The following describes two proteins that form a bound complex.

Sequence of the first protein:
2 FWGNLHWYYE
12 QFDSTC

Sequence of the second protein:
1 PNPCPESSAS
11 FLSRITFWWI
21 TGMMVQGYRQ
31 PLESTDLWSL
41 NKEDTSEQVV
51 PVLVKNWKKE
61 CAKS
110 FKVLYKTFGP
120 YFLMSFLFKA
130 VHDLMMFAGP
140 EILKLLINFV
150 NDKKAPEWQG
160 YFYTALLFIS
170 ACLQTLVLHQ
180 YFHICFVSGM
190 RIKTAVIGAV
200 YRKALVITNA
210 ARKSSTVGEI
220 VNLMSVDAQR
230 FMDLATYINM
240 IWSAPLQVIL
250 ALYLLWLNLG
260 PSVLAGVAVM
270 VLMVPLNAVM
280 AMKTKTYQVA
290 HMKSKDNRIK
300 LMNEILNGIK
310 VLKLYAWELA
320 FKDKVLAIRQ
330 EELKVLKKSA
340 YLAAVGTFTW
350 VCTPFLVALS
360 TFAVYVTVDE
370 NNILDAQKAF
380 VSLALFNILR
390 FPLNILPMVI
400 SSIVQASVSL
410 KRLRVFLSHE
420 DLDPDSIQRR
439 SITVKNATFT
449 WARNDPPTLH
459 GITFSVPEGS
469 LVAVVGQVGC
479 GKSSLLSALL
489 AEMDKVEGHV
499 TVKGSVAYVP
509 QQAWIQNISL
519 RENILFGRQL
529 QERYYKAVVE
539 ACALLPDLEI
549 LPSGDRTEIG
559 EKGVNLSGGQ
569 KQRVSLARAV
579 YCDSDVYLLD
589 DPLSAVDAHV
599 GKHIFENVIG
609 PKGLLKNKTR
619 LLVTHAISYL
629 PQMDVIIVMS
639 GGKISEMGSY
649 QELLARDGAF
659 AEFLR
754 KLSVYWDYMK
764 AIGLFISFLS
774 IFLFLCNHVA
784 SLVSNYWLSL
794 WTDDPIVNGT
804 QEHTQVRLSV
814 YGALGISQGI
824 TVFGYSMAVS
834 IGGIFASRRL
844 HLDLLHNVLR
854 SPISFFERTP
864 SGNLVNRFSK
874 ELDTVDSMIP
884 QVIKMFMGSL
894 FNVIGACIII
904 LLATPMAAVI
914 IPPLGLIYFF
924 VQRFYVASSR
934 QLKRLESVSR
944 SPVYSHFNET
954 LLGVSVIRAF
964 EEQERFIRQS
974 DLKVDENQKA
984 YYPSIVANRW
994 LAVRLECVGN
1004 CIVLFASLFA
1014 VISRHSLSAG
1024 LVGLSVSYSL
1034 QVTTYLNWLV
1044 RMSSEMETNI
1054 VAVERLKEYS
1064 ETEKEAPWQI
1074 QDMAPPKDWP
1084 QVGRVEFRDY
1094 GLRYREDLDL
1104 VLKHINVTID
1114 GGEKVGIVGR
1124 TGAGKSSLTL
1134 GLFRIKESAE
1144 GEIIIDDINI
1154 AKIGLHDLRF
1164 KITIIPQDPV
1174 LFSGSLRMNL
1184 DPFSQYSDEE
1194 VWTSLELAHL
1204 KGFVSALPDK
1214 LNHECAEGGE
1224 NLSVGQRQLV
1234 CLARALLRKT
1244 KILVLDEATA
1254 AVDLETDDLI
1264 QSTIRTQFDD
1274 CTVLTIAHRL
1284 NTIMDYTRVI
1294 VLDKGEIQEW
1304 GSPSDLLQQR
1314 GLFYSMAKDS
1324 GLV

Interface contacts:
Residue I394 in the second protein is in contact with residue Y9 in the first protein (closest heavy-atom distance 3.5 Å).
Residue G345 in the second protein contacts residue W3 in the first protein (closest heavy-atom distance 2.9 Å).
Residue M397 in the second protein interacts with residue F2 in the first protein (closest heavy-atom distance 3.6 Å).
Residue M397 in the second protein is in contact with residue Y9 in the first protein (closest heavy-atom distance 3.9 Å).
Residue N393 in the second protein interacts with residue H7 in the first protein (closest heavy-atom distance 3.0 Å).
Residue N393 in the second protein interacts with residue N5 in the first protein (closest heavy-atom distance 3.5 Å).
Residue M239 in the second protein is in contact with residue E11 in the first protein (closest heavy-atom distance 3.7 Å).
Residue Y236 in the second protein interacts with residue D14 in the first protein (closest heavy-atom distance 4.2 Å).
Residue R229 in the second protein is in contact with residue D14 in the first protein (closest heavy-atom distance 3.4 Å).
Residue I394 in the second protein is in contact with residue F13 in the first protein (closest heavy-atom distance 3.2 Å).
Residue F185 in the second protein contacts residue Q12 in the first protein (closest heavy-atom distance 3.7 Å).
Residue L177 in the second protein contacts residue Y10 in the first protein (closest heavy-atom distance 4.0 Å).
Residue N276 in the second protein interacts with residue G4 in the first protein (closest heavy-atom distance 4.2 Å).
Residue D232 in the second protein interacts with residue Q12 in the first protein (closest heavy-atom distance 3.2 Å).
Residue N1040 in the second protein is in contact with residue Y10 in the first protein (closest heavy-atom distance 3.5 Å).
Residue T235 in the second protein is in contact with residue E11 in the first protein (closest heavy-atom distance 3.4 Å).
Residue W1041 in the second protein is in contact with residue L6 in the first protein (closest heavy-atom distance 2.9 Å).
Residue G345 in the second protein interacts with residue G4 in the first protein (closest heavy-atom distance 3.5 Å).
Residue M397 in the second protein contacts residue F13 in the first protein (closest heavy-atom distance 3.9 Å).
Residue N1040 in the second protein is in contact with residue W8 in the first protein (closest heavy-atom distance 3.7 Å).
Residue Y236 in the second protein interacts with residue F13 in the first protein (closest heavy-atom distance 3.7 Å).
Residue F390 in the second protein contacts residue H7 in the first protein (closest heavy-atom distance 3.8 Å).
Residue H178 in the second protein interacts with residue Y10 in the first protein (closest heavy-atom distance 3.4 Å).
Residue A280 in the second protein is in contact with residue W3 in the first protein (closest heavy-atom distance 3.9 Å).
Residue W349 in the second protein contacts residue G4 in the first protein (closest heavy-atom distance 3.4 Å).
Residue E999 in the second protein interacts with residue Y10 in the first protein (closest heavy-atom distance 2.3 Å).
Residue F181 in the second protein interacts with residue E11 in the first protein (closest heavy-atom distance 3.8 Å).
Residue Y984 in the second protein interacts with residue Q12 in the first protein (closest heavy-atom distance 3.4 Å).
Residue Q404 in the second protein contacts residue D14 in the first protein (closest heavy-atom distance 4.3 Å).
Residue R1044 in the second protein interacts with residue W8 in the first protein (closest heavy-atom distance 3.5 Å).
Residue N393 in the second protein contacts residue Y9 in the first protein (closest heavy-atom distance 3.8 Å).
Residue F390 in the second protein contacts residue Y9 in the first protein (closest heavy-atom distance 3.3 Å).
Residue W1041 in the second protein is in contact with residue H7 in the first protein (closest heavy-atom distance 3.7 Å).
Residue N276 in the second protein interacts with residue W3 in the first protein (closest heavy-atom distance 3.3 Å).
Residue I394 in the second protein contacts residue E11 in the first protein (closest heavy-atom distance 3.5 Å).
Residue L341 in the second protein interacts with residue W3 in the first protein (closest heavy-atom distance 2.9 Å).
Residue A995 in the second protein contacts residue Y10 in the first protein (closest heavy-atom distance 3.7 Å).
Residue W349 in the second protein interacts with residue H7 in the first protein (closest heavy-atom distance 3.5 Å).
Residue N276 in the second protein contacts residue N5 in the first protein (closest heavy-atom distance 4.2 Å).
Residue V344 in the second protein is in contact with residue W3 in the first protein (closest heavy-atom distance 4.0 Å).
Residue S892 in the second protein is in contact with residue L6 in the first protein (closest heavy-atom distance 4.3 Å).
Residue R992 in the second protein contacts residue Y10 in the first protein (closest heavy-atom distance 3.8 Å).
Residue F181 in the second protein is in contact with residue Y10 in the first protein (closest heavy-atom distance 3.5 Å).
Residue Y236 in the second protein interacts with residue E11 in the first protein (closest heavy-atom distance 4.0 Å).
Residue T235 in the second protein contacts residue Q12 in the first protein (closest heavy-atom distance 3.9 Å).
Residue D232 in the second protein is in contact with residue S15 in the first protein (closest heavy-atom distance 3.5 Å).
Residue F390 in the second protein is in contact with residue W8 in the first protein (closest heavy-atom distance 3.5 Å).
Residue D232 in the second protein is in contact with residue D14 in the first protein (closest heavy-atom distance 2.9 Å).
Residue Y236 in the second protein contacts residue Q12 in the first protein (closest heavy-atom distance 3.4 Å).
Residue F185 in the second protein contacts residue Y10 in the first protein (closest heavy-atom distance 3.4 Å).
Residue W1041 in the second protein is in contact with residue W8 in the first protein (closest heavy-atom distance 3.8 Å).
Residue A342 in the second protein interacts with residue W3 in the first protein (closest heavy-atom distance 3.3 Å).
Residue F390 in the second protein is in contact with residue E11 in the first protein (closest heavy-atom distance 4.5 Å).
Residue W349 in the second protein interacts with residue L6 in the first protein (closest heavy-atom distance 3.1 Å).
Residue R389 in the second protein contacts residue H7 in the first protein (closest heavy-atom distance 3.6 Å).
Residue Q228 in the second protein interacts with residue S15 in the first protein (closest heavy-atom distance 4.4 Å).
Residue V398 in the second protein is in contact with residue F13 in the first protein (closest heavy-atom distance 3.9 Å).
Residue M888 in the second protein is in contact with residue L6 in the first protein (closest heavy-atom distance 3.8 Å).
Residue W349 in the second protein is in contact with residue N5 in the first protein (closest heavy-atom distance 4.2 Å).
Residue M279 in the second protein contacts residue W3 in the first protein (closest heavy-atom distance 3.2 Å).